These two protein chains interact to form a complex.

Sequence of chain B:
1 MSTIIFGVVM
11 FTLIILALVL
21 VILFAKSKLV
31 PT

Contacts between the two chains:
Residue R34 in chain A is in contact with residue T3 in chain B (closest heavy-atom distance 4.2 Å).
Residue I24 in chain A is in contact with residue V8 in chain B (closest heavy-atom distance 3.9 Å).
Residue L12 in chain A interacts with residue V19 in chain B (closest heavy-atom distance 4.4 Å).
Residue S27 in chain A is in contact with residue V8 in chain B (closest heavy-atom distance 3.6 Å).
Residue L12 in chain A is in contact with residue L20 in chain B (closest heavy-atom distance 4.1 Å).
Residue V15 in chain A contacts residue V19 in chain B (closest heavy-atom distance 3.8 Å).
Residue S27 in chain A interacts with residue G7 in chain B (closest heavy-atom distance 3.5 Å).
Residue T11 in chain A interacts with residue L23 in chain B (closest heavy-atom distance 4.2 Å).
Residue S19 in chain A is in contact with residue I15 in chain B (closest heavy-atom distance 3.4 Å).
Residue A28 in chain A interacts with residue I4 in chain B (closest heavy-atom distance 4.3 Å).
Residue S19 in chain A contacts residue F11 in chain B (closest heavy-atom distance 3.5 Å).
Residue S23 in chain A interacts with residue T12 in chain B (closest heavy-atom distance 4.2 Å).
Residue S23 in chain A contacts residue V8 in chain B (closest heavy-atom distance 3.4 Å).
Residue S23 in chain A is in contact with residue G7 in chain B (closest heavy-atom distance 4.3 Å).
Residue V15 in chain A interacts with residue I15 in chain B (closest heavy-atom distance 3.6 Å).
Residue L20 in chain A contacts residue T12 in chain B (closest heavy-atom distance 3.4 Å).
Residue S27 in chain A contacts residue I4 in chain B (closest heavy-atom distance 3.7 Å).
Residue V31 in chain A contacts residue T3 in chain B (closest heavy-atom distance 3.8 Å).
Residue V26 in chain A interacts with residue F11 in chain B (closest heavy-atom distance 4.8 Å).
Residue I8 in chain A interacts with residue L23 in chain B (closest heavy-atom distance 4.4 Å).
Residue I16 in chain A interacts with residue L16 in chain B (closest heavy-atom distance 3.6 Å).
Residue T11 in chain A interacts with residue V19 in chain B (closest heavy-atom distance 4.6 Å).
Residue L12 in chain A is in contact with residue L23 in chain B (closest heavy-atom distance 4.7 Å).
Residue V15 in chain A is in contact with residue L16 in chain B (closest heavy-atom distance 4.2 Å).
Residue S19 in chain A interacts with residue T12 in chain B (closest heavy-atom distance 4.0 Å).
Residue I16 in chain A is in contact with residue T12 in chain B (closest heavy-atom distance 4.8 Å).
Residue S23 in chain A is in contact with residue F11 in chain B (closest heavy-atom distance 3.5 Å).
Residue L20 in chain A is in contact with residue V8 in chain B (closest heavy-atom distance 3.9 Å).
Residue V31 in chain A is in contact with residue I4 in chain B (closest heavy-atom distance 3.7 Å).
Residue C22 in chain A is in contact with residue F11 in chain B (closest heavy-atom distance 3.9 Å).
Residue L12 in chain A contacts residue L16 in chain B (closest heavy-atom distance 4.2 Å).

Sequence of chain A:
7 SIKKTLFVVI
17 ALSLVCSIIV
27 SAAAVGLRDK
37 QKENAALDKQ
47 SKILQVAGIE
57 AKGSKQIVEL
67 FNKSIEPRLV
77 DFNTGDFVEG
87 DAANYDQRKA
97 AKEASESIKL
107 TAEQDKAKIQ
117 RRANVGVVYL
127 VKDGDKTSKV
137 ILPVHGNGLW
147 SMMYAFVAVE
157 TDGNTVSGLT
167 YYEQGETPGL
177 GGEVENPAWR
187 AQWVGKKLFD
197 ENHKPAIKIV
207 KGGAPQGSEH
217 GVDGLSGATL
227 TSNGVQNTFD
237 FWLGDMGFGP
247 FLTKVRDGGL